Residue-level contacts at the interface:
Residue E207 in the second protein contacts residue L2 in the first protein (closest heavy-atom distance 3.7 Å).
Residue L225 in the second protein interacts with residue V10 in the first protein (closest heavy-atom distance 4.0 Å).
Residue T217 in the second protein interacts with residue E7 in the first protein (closest heavy-atom distance 3.3 Å).
Residue K210 in the second protein contacts residue D4 in the first protein (closest heavy-atom distance 3.9 Å).
Residue H214 in the second protein is in contact with residue L2 in the first protein (closest heavy-atom distance 4.5 Å).
Residue M189 in the second protein is in contact with residue L2 in the first protein (closest heavy-atom distance 4.5 Å).
Residue Q299 in the second protein contacts residue Y3 in the first protein (closest heavy-atom distance 4.2 Å).
Residue K290 in the second protein is in contact with residue G11 in the first protein (closest heavy-atom distance 3.5 Å).
Residue W311 in the second protein is in contact with residue G1 in the first protein (closest heavy-atom distance 4.0 Å).
Residue Y303 in the second protein contacts residue Y3 in the first protein (closest heavy-atom distance 3.6 Å).
Residue E207 in the second protein contacts residue G1 in the first protein (closest heavy-atom distance 3.6 Å).
Residue Y267 in the second protein interacts with residue C12 in the first protein (closest heavy-atom distance 4.8 Å).
Residue A283 in the second protein is in contact with residue G11 in the first protein (closest heavy-atom distance 4.5 Å).
Residue T287 in the second protein is in contact with residue V10 in the first protein (closest heavy-atom distance 3.5 Å).
Residue Y203 in the second protein is in contact with residue G1 in the first protein (closest heavy-atom distance 4.2 Å).
Residue F153 in the second protein is in contact with residue L2 in the first protein (closest heavy-atom distance 4.3 Å).
Residue V296 in the second protein contacts residue H8 in the first protein (closest heavy-atom distance 3.6 Å).
Residue R209 in the second protein is in contact with residue D4 in the first protein (closest heavy-atom distance 4.1 Å).
Residue L300 in the second protein contacts residue Y3 in the first protein (closest heavy-atom distance 4.5 Å).
Residue Y303 in the second protein interacts with residue G1 in the first protein (closest heavy-atom distance 3.3 Å).
Residue T286 in the second protein interacts with residue G11 in the first protein (closest heavy-atom distance 3.8 Å).
Residue D221 in the second protein is in contact with residue V10 in the first protein (closest heavy-atom distance 3.2 Å).
Residue Q299 in the second protein is in contact with residue H8 in the first protein (closest heavy-atom distance 3.3 Å).
Residue C228 in the second protein interacts with residue C12 in the first protein (closest heavy-atom distance 2.0 Å).
Residue D221 in the second protein is in contact with residue S9 in the first protein (closest heavy-atom distance 3.5 Å).
Residue M149 in the second protein contacts residue G1 in the first protein (closest heavy-atom distance 4.4 Å).
Residue A213 in the second protein contacts residue E7 in the first protein (closest heavy-atom distance 4.8 Å).
Residue K210 in the second protein interacts with residue G1 in the first protein (closest heavy-atom distance 4.6 Å).
Residue Y315 in the second protein is in contact with residue G1 in the first protein (closest heavy-atom distance 3.0 Å).
Residue Q299 in the second protein contacts residue R6 in the first protein (closest heavy-atom distance 4.1 Å).
Residue W291 in the second protein contacts residue S9 in the first protein (closest heavy-atom distance 2.9 Å).
Residue Y151 in the second protein interacts with residue G1 in the first protein (closest heavy-atom distance 2.6 Å).
Residue T224 in the second protein contacts residue V10 in the first protein (closest heavy-atom distance 3.8 Å).
Residue T286 in the second protein interacts with residue C12 in the first protein (closest heavy-atom distance 4.3 Å).
Residue F177 in the second protein is in contact with residue G1 in the first protein (closest heavy-atom distance 4.8 Å).
Residue Y151 in the second protein interacts with residue L2 in the first protein (closest heavy-atom distance 3.5 Å).
Residue V211 in the second protein is in contact with residue L2 in the first protein (closest heavy-atom distance 3.5 Å).
Residue K210 in the second protein contacts residue Y3 in the first protein (closest heavy-atom distance 4.4 Å).
Residue T287 in the second protein contacts residue G11 in the first protein (closest heavy-atom distance 2.9 Å).
Residue K290 in the second protein is in contact with residue V10 in the first protein (closest heavy-atom distance 4.4 Å).
Residue W291 in the second protein interacts with residue V10 in the first protein (closest heavy-atom distance 4.3 Å).
Residue Y267 in the second protein is in contact with residue G11 in the first protein (closest heavy-atom distance 4.8 Å).
Residue A294 in the second protein interacts with residue H8 in the first protein (closest heavy-atom distance 4.3 Å).
Residue W291 in the second protein contacts residue H8 in the first protein (closest heavy-atom distance 4.0 Å).
Residue K210 in the second protein interacts with residue L2 in the first protein (closest heavy-atom distance 3.8 Å).
Residue H214 in the second protein interacts with residue Y3 in the first protein (closest heavy-atom distance 3.5 Å).
Residue T217 in the second protein contacts residue S9 in the first protein (closest heavy-atom distance 4.2 Å).
Residue T224 in the second protein contacts residue C12 in the first protein (closest heavy-atom distance 4.3 Å).
Residue Y243 in the second protein is in contact with residue L2 in the first protein (closest heavy-atom distance 4.2 Å).
Residue Y260 in the second protein contacts residue V10 in the first protein (closest heavy-atom distance 4.1 Å).
Residue T287 in the second protein is in contact with residue C12 in the first protein (closest heavy-atom distance 4.9 Å).
Residue H214 in the second protein is in contact with residue E7 in the first protein (closest heavy-atom distance 3.9 Å).
Residue A283 in the second protein interacts with residue C12 in the first protein (closest heavy-atom distance 4.1 Å).
Residue T217 in the second protein contacts residue H8 in the first protein (closest heavy-atom distance 3.7 Å).
Residue T224 in the second protein interacts with residue G11 in the first protein (closest heavy-atom distance 4.8 Å).
Residue Y303 in the second protein contacts residue L2 in the first protein (closest heavy-atom distance 3.4 Å).
Residue K290 in the second protein is in contact with residue S9 in the first protein (closest heavy-atom distance 4.1 Å).
Residue R241 in the second protein is in contact with residue E7 in the first protein (closest heavy-atom distance 2.4 Å).
Residue Y243 in the second protein interacts with residue Y3 in the first protein (closest heavy-atom distance 3.5 Å).
Residue Y267 in the second protein interacts with residue V10 in the first protein (closest heavy-atom distance 3.5 Å).

These two protein chains interact to form a complex.

Sequence of the first protein:
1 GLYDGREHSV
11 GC

Sequence of the second protein:
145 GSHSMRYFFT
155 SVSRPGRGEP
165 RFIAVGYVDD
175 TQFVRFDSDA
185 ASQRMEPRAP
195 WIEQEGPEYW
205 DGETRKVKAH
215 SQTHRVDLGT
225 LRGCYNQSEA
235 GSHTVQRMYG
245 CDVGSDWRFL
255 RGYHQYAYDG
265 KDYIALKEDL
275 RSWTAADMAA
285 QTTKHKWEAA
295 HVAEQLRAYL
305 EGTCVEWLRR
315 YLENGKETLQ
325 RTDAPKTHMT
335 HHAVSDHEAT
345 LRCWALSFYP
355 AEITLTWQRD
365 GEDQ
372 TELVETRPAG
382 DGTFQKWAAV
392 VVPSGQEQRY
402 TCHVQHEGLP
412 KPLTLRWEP